Sequence of protein 1:
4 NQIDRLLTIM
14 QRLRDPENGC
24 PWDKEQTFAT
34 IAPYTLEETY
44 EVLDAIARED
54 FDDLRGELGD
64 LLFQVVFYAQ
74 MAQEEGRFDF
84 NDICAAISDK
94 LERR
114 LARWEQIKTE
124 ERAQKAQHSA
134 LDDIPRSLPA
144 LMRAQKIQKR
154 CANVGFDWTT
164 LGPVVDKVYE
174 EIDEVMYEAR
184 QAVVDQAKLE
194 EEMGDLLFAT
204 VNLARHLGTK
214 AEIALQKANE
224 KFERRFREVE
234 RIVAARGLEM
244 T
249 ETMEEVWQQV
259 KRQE

Sequence of protein 2:
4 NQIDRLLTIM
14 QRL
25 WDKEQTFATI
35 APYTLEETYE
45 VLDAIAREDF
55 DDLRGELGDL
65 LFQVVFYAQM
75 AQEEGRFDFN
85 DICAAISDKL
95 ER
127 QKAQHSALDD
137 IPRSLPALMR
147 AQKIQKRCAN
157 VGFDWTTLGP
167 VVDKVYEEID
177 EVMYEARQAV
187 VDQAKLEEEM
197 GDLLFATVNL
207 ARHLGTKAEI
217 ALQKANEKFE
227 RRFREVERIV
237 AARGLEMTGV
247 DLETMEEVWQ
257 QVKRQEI

Residue-level contacts at the interface:
Residue E95 in protein 1 contacts residue R8 in protein 2 (closest heavy-atom distance 2.5 Å).
Residue R58 in protein 1 is in contact with residue D85 in protein 2 (closest heavy-atom distance 2.7 Å).
Residue L46 in protein 1 interacts with residue A35 in protein 2 (closest heavy-atom distance 3.1 Å).
Residue Q5 in protein 1 is in contact with residue N84 in protein 2 (closest heavy-atom distance 2.6 Å).
Residue D135 in protein 1 interacts with residue R230 in protein 2 (closest heavy-atom distance 2.8 Å).
Residue A147 in protein 1 is in contact with residue N222 in protein 2 (closest heavy-atom distance 3.0 Å).
Residue L134 in protein 1 contacts residue E226 in protein 2 (closest heavy-atom distance 3.2 Å).
Residue N84 in protein 1 is in contact with residue Q5 in protein 2 (closest heavy-atom distance 2.7 Å).
Residue A221 in protein 1 contacts residue G197 in protein 2 (closest heavy-atom distance 3.3 Å).
Residue K220 in protein 1 contacts residue E193 in protein 2 (closest heavy-atom distance 2.6 Å).
Residue R146 in protein 1 is in contact with residue E226 in protein 2 (closest heavy-atom distance 3.3 Å).
Residue E124 in protein 1 contacts residue D63 in protein 2 (closest heavy-atom distance 2.6 Å).
Residue S132 in protein 1 contacts residue E233 in protein 2 (closest heavy-atom distance 2.2 Å).
Residue E44 in protein 1 is in contact with residue R139 in protein 2 (closest heavy-atom distance 2.8 Å).
Residue L134 in protein 1 contacts residue R230 in protein 2 (closest heavy-atom distance 2.5 Å).
Residue D63 in protein 1 interacts with residue K93 in protein 2 (closest heavy-atom distance 2.6 Å).
Residue Y43 in protein 1 contacts residue S140 in protein 2 (closest heavy-atom distance 3.2 Å).
Residue E215 in protein 1 contacts residue A143 in protein 2 (closest heavy-atom distance 2.9 Å).
Residue G197 in protein 1 is in contact with residue A221 in protein 2 (closest heavy-atom distance 3.2 Å).
Residue R8 in protein 1 is in contact with residue E95 in protein 2 (closest heavy-atom distance 3.1 Å).
Residue L61 in protein 1 contacts residue Y71 in protein 2 (closest heavy-atom distance 3.2 Å).
Residue K224 in protein 1 interacts with residue D198 in protein 2 (closest heavy-atom distance 2.6 Å).
Residue N84 in protein 1 interacts with residue N4 in protein 2 (closest heavy-atom distance 3.1 Å).
Residue D160 in protein 1 is in contact with residue L248 in protein 2 (closest heavy-atom distance 3.2 Å).
Residue E233 in protein 1 contacts residue A133 in protein 2 (closest heavy-atom distance 2.8 Å).
Residue E233 in protein 1 contacts residue S132 in protein 2 (closest heavy-atom distance 2.6 Å).
Residue L114 in protein 1 contacts residue D26 in protein 2 (closest heavy-atom distance 2.3 Å).
Residue E194 in protein 1 contacts residue K224 in protein 2 (closest heavy-atom distance 2.8 Å).
Residue K121 in protein 1 is in contact with residue D63 in protein 2 (closest heavy-atom distance 3.2 Å).
Residue T42 in protein 1 contacts residue T42 in protein 2 (closest heavy-atom distance 2.7 Å).
Residue R230 in protein 1 contacts residue D135 in protein 2 (closest heavy-atom distance 2.6 Å).
Residue K224 in protein 1 is in contact with residue E194 in protein 2 (closest heavy-atom distance 2.6 Å).
Residue R146 in protein 1 interacts with residue Q219 in protein 2 (closest heavy-atom distance 3.3 Å).
Residue A88 in protein 1 contacts residue Q5 in protein 2 (closest heavy-atom distance 3.3 Å).
Residue W117 in protein 1 is in contact with residue D63 in protein 2 (closest heavy-atom distance 3.1 Å).
Residue F54 in protein 1 interacts with residue R80 in protein 2 (closest heavy-atom distance 3.3 Å).
Residue R139 in protein 1 contacts residue E223 in protein 2 (closest heavy-atom distance 2.7 Å).
Residue K121 in protein 1 contacts residue E41 in protein 2 (closest heavy-atom distance 2.3 Å).
Residue A143 in protein 1 contacts residue L218 in protein 2 (closest heavy-atom distance 3.3 Å).
Residue W117 in protein 1 contacts residue E41 in protein 2 (closest heavy-atom distance 3.3 Å).
Residue L141 in protein 1 contacts residue Q219 in protein 2 (closest heavy-atom distance 3.0 Å).
Residue L114 in protein 1 is in contact with residue L16 in protein 2 (closest heavy-atom distance 1.9 Å).
Residue W117 in protein 1 contacts residue E40 in protein 2 (closest heavy-atom distance 2.8 Å).
Residue K121 in protein 1 contacts residue E60 in protein 2 (closest heavy-atom distance 2.7 Å).
Residue D198 in protein 1 interacts with residue K224 in protein 2 (closest heavy-atom distance 2.8 Å).
Residue N222 in protein 1 contacts residue A143 in protein 2 (closest heavy-atom distance 3.1 Å).
Residue P142 in protein 1 is in contact with residue Y43 in protein 2 (closest heavy-atom distance 3.3 Å).
Residue Y43 in protein 1 interacts with residue Y43 in protein 2 (closest heavy-atom distance 2.9 Å).
Residue F81 in protein 1 contacts residue F54 in protein 2 (closest heavy-atom distance 3.3 Å).
Residue A133 in protein 1 is in contact with residue E233 in protein 2 (closest heavy-atom distance 2.6 Å).
Residue L210 in protein 1 contacts residue V178 in protein 2 (closest heavy-atom distance 3.3 Å).
Residue A143 in protein 1 is in contact with residue N222 in protein 2 (closest heavy-atom distance 3.1 Å).
Residue Q219 in protein 1 is in contact with residue L39 in protein 2 (closest heavy-atom distance 3.3 Å).
Residue A143 in protein 1 contacts residue E215 in protein 2 (closest heavy-atom distance 2.7 Å).
Residue D92 in protein 1 is in contact with residue R8 in protein 2 (closest heavy-atom distance 2.8 Å).
Residue N4 in protein 1 is in contact with residue N84 in protein 2 (closest heavy-atom distance 3.3 Å).
Residue D47 in protein 1 interacts with residue R139 in protein 2 (closest heavy-atom distance 3.1 Å).
Residue I90 in protein 1 contacts residue G62 in protein 2 (closest heavy-atom distance 3.0 Å).
Residue E193 in protein 1 interacts with residue K220 in protein 2 (closest heavy-atom distance 2.8 Å).
Residue W117 in protein 1 interacts with residue Y37 in protein 2 (closest heavy-atom distance 3.1 Å).

The following describes two proteins that form a bound complex.